Sequence of protein 2:
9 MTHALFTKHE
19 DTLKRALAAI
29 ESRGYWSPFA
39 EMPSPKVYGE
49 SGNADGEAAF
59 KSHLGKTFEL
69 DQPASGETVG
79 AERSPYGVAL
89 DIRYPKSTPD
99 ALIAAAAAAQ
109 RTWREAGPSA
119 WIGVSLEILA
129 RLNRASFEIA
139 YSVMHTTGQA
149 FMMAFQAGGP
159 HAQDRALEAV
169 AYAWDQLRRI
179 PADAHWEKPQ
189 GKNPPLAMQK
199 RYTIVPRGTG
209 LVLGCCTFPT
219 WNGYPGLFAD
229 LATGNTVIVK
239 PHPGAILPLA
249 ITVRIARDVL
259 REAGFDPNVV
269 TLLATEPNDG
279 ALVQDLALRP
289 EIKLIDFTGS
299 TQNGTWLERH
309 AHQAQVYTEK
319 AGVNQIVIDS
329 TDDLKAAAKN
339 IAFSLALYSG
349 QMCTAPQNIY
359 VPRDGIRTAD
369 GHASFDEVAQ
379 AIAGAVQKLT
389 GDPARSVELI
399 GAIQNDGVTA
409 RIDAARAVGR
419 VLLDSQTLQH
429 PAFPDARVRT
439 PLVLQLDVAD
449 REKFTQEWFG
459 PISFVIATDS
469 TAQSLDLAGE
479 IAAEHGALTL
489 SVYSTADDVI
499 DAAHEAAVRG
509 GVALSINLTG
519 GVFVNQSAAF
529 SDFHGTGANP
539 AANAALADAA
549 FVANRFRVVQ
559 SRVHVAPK

Sequence of protein 1:
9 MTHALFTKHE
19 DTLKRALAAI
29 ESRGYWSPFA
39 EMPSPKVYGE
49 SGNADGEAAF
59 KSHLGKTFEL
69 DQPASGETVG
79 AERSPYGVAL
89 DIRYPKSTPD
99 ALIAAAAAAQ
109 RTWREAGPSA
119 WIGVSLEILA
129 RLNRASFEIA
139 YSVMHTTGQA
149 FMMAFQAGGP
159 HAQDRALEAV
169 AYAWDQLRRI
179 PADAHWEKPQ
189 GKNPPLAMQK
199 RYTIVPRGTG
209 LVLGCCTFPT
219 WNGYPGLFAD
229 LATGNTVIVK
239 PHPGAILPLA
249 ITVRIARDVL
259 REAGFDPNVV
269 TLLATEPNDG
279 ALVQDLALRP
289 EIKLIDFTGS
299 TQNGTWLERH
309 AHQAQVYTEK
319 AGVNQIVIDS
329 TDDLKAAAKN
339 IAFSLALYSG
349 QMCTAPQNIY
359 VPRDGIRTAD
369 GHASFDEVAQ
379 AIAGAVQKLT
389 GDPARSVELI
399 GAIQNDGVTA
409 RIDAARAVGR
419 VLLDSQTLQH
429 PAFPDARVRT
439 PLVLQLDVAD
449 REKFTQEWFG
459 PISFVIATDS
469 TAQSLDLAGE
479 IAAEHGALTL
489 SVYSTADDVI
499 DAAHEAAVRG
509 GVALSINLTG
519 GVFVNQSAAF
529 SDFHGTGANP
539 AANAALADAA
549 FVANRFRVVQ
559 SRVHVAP

This data describes a binding interaction between two proteins.

Interface contacts:
Residue R560 in protein 2 is in contact with residue Q524 in protein 1 (closest heavy-atom distance 3.0 Å).
Residue A511 in protein 2 contacts residue Q558 in protein 1 (closest heavy-atom distance 3.5 Å).
Residue I514 in protein 2 is in contact with residue R560 in protein 1 (closest heavy-atom distance 3.0 Å).
Residue S559 in protein 2 contacts residue L512 in protein 1 (closest heavy-atom distance 3.1 Å).
Residue R560 in protein 2 is in contact with residue S513 in protein 1 (closest heavy-atom distance 2.8 Å).
Residue Y33 in protein 2 interacts with residue E185 in protein 1 (closest heavy-atom distance 3.1 Å).
Residue H502 in protein 2 is in contact with residue R199 in protein 1 (closest heavy-atom distance 3.1 Å).
Residue A182 in protein 2 is in contact with residue R31 in protein 1 (closest heavy-atom distance 3.4 Å).
Residue R31 in protein 2 interacts with residue A182 in protein 1 (closest heavy-atom distance 3.5 Å).
Residue W184 in protein 2 interacts with residue S529 in protein 1 (closest heavy-atom distance 3.2 Å).
Residue Q558 in protein 2 is in contact with residue F531 in protein 1 (closest heavy-atom distance 2.9 Å).
Residue L512 in protein 2 interacts with residue Q558 in protein 1 (closest heavy-atom distance 2.9 Å).
Residue R199 in protein 2 contacts residue H502 in protein 1 (closest heavy-atom distance 3.5 Å).
Residue F521 in protein 2 is in contact with residue R560 in protein 1 (closest heavy-atom distance 3.4 Å).
Residue R560 in protein 2 interacts with residue L512 in protein 1 (closest heavy-atom distance 3.0 Å).
Residue R560 in protein 2 interacts with residue V522 in protein 1 (closest heavy-atom distance 3.4 Å).
Residue H502 in protein 2 interacts with residue T201 in protein 1 (closest heavy-atom distance 3.1 Å).
Residue E39 in protein 2 is in contact with residue K186 in protein 1 (closest heavy-atom distance 2.8 Å).
Residue P179 in protein 2 is in contact with residue E29 in protein 1 (closest heavy-atom distance 3.3 Å).
Residue Q558 in protein 2 is in contact with residue A511 in protein 1 (closest heavy-atom distance 3.5 Å).
Residue S529 in protein 2 is in contact with residue W184 in protein 1 (closest heavy-atom distance 3.3 Å).
Residue L512 in protein 2 contacts residue S559 in protein 1 (closest heavy-atom distance 3.1 Å).
Residue K198 in protein 2 interacts with residue S529 in protein 1 (closest heavy-atom distance 2.8 Å).
Residue D530 in protein 2 interacts with residue Q558 in protein 1 (closest heavy-atom distance 3.1 Å).
Residue T201 in protein 2 contacts residue H502 in protein 1 (closest heavy-atom distance 2.9 Å).
Residue R177 in protein 2 is in contact with residue D173 in protein 1 (closest heavy-atom distance 3.1 Å).
Residue H310 in protein 2 contacts residue R307 in protein 1 (closest heavy-atom distance 3.4 Å).
Residue K186 in protein 2 is in contact with residue E39 in protein 1 (closest heavy-atom distance 2.8 Å).
Residue G32 in protein 2 is in contact with residue H183 in protein 1 (closest heavy-atom distance 3.4 Å).
Residue R109 in protein 2 interacts with residue E503 in protein 1 (closest heavy-atom distance 2.7 Å).
Residue K198 in protein 2 interacts with residue D530 in protein 1 (closest heavy-atom distance 2.6 Å).
Residue D546 in protein 2 contacts residue R555 in protein 1 (closest heavy-atom distance 2.9 Å).
Residue R560 in protein 2 interacts with residue F521 in protein 1 (closest heavy-atom distance 3.4 Å).
Residue T534 in protein 2 is in contact with residue R555 in protein 1 (closest heavy-atom distance 2.9 Å).
Residue S529 in protein 2 contacts residue Y200 in protein 1 (closest heavy-atom distance 2.8 Å).
Residue E503 in protein 2 interacts with residue R109 in protein 1 (closest heavy-atom distance 2.7 Å).
Residue S513 in protein 2 is in contact with residue R560 in protein 1 (closest heavy-atom distance 2.9 Å).
Residue Q524 in protein 2 interacts with residue R560 in protein 1 (closest heavy-atom distance 2.9 Å).
Residue L512 in protein 2 contacts residue R560 in protein 1 (closest heavy-atom distance 2.9 Å).
Residue R307 in protein 2 is in contact with residue H310 in protein 1 (closest heavy-atom distance 3.2 Å).
Residue S30 in protein 2 interacts with residue A182 in protein 1 (closest heavy-atom distance 3.2 Å).
Residue Q558 in protein 2 contacts residue D530 in protein 1 (closest heavy-atom distance 3.0 Å).
Residue R555 in protein 2 contacts residue D546 in protein 1 (closest heavy-atom distance 2.8 Å).
Residue A182 in protein 2 contacts residue S30 in protein 1 (closest heavy-atom distance 3.4 Å).
Residue R31 in protein 2 is in contact with residue Y200 in protein 1 (closest heavy-atom distance 3.5 Å).
Residue D530 in protein 2 interacts with residue K198 in protein 1 (closest heavy-atom distance 2.5 Å).
Residue G535 in protein 2 contacts residue R205 in protein 1 (closest heavy-atom distance 2.9 Å).
Residue Q174 in protein 2 interacts with residue Q174 in protein 1 (closest heavy-atom distance 3.5 Å).
Residue R205 in protein 2 interacts with residue G535 in protein 1 (closest heavy-atom distance 3.0 Å).
Residue E185 in protein 2 is in contact with residue Y33 in protein 1 (closest heavy-atom distance 3.2 Å).
Residue S529 in protein 2 is in contact with residue K198 in protein 1 (closest heavy-atom distance 2.8 Å).
Residue E29 in protein 2 is in contact with residue P179 in protein 1 (closest heavy-atom distance 3.3 Å).
Residue V522 in protein 2 interacts with residue R560 in protein 1 (closest heavy-atom distance 3.3 Å).
Residue Y200 in protein 2 is in contact with residue S529 in protein 1 (closest heavy-atom distance 2.8 Å).
Residue R560 in protein 2 interacts with residue I514 in protein 1 (closest heavy-atom distance 3.0 Å).
Residue Q174 in protein 2 is in contact with residue A547 in protein 1 (closest heavy-atom distance 3.0 Å).
Residue R177 in protein 2 interacts with residue R177 in protein 1 (closest heavy-atom distance 3.0 Å).
Residue Q558 in protein 2 interacts with residue L512 in protein 1 (closest heavy-atom distance 2.9 Å).
Residue F531 in protein 2 interacts with residue Q558 in protein 1 (closest heavy-atom distance 2.9 Å).
Residue R555 in protein 2 contacts residue T534 in protein 1 (closest heavy-atom distance 2.9 Å).